Sequence of chain A:
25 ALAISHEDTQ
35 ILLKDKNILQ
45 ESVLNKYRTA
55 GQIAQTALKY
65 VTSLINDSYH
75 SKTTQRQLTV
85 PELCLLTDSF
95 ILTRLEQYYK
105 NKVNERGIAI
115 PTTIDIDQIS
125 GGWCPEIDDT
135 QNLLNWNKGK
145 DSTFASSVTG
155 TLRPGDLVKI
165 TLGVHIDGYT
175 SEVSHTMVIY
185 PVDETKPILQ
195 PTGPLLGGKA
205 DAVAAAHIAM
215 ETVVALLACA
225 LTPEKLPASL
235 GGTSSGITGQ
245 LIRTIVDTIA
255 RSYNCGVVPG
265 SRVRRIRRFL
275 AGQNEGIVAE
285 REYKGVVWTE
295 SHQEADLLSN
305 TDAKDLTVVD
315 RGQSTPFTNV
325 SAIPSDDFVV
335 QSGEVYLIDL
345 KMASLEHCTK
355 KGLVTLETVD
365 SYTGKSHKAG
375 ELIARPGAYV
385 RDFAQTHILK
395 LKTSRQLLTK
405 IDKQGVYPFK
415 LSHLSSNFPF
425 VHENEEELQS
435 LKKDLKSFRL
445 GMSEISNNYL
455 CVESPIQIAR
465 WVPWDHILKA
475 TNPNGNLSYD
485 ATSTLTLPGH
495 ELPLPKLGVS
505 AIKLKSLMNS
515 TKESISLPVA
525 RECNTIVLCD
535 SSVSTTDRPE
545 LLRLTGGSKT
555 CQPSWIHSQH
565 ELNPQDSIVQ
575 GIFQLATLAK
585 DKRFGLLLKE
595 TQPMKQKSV

This data describes a binding interaction between two proteins.

Sequence of chain B:
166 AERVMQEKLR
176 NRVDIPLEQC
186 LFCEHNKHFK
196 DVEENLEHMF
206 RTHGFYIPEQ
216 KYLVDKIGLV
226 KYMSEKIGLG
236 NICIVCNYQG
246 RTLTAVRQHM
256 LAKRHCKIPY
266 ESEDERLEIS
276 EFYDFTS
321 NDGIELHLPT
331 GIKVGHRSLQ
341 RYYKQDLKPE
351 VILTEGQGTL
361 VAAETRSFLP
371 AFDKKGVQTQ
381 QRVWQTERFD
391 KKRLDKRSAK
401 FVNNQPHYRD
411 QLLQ

Interface contacts:
Residue L37 in chain A interacts with residue A362 in chain B (closest heavy-atom distance 3.9 Å).
Residue N108 in chain A contacts residue E355 in chain B (closest heavy-atom distance 2.6 Å).
Residue A388 in chain A interacts with residue E364 in chain B (closest heavy-atom distance 4.2 Å).
Residue F387 in chain A is in contact with residue L360 in chain B (closest heavy-atom distance 4.7 Å).
Residue L26 in chain A contacts residue V351 in chain B (closest heavy-atom distance 3.0 Å).
Residue P320 in chain A interacts with residue T365 in chain B (closest heavy-atom distance 3.0 Å).
Residue L37 in chain A interacts with residue A363 in chain B (closest heavy-atom distance 4.6 Å).
Residue L274 in chain A contacts residue A363 in chain B (closest heavy-atom distance 3.6 Å).
Residue A388 in chain A is in contact with residue R366 in chain B (closest heavy-atom distance 3.3 Å).
Residue Q317 in chain A is in contact with residue P370 in chain B (closest heavy-atom distance 4.8 Å).
Residue Q389 in chain A interacts with residue R366 in chain B (closest heavy-atom distance 3.9 Å).
Residue T33 in chain A is in contact with residue A362 in chain B (closest heavy-atom distance 4.2 Å).
Residue R285 in chain A contacts residue A363 in chain B (closest heavy-atom distance 3.0 Å).
Residue L37 in chain A contacts residue T359 in chain B (closest heavy-atom distance 4.1 Å).
Residue A388 in chain A contacts residue F368 in chain B (closest heavy-atom distance 4.4 Å).
Residue A283 in chain A is in contact with residue R366 in chain B (closest heavy-atom distance 3.2 Å).
Residue L26 in chain A interacts with residue E350 in chain B (closest heavy-atom distance 4.4 Å).
Residue R285 in chain A contacts residue A362 in chain B (closest heavy-atom distance 3.0 Å).
Residue V410 in chain A contacts residue G356 in chain B (closest heavy-atom distance 2.9 Å).
Residue F273 in chain A interacts with residue G356 in chain B (closest heavy-atom distance 3.2 Å).
Residue F321 in chain A interacts with residue T365 in chain B (closest heavy-atom distance 3.2 Å).
Residue L274 in chain A interacts with residue L360 in chain B (closest heavy-atom distance 3.6 Å).
Residue L36 in chain A is in contact with residue G358 in chain B (closest heavy-atom distance 3.9 Å).
Residue P320 in chain A contacts residue R366 in chain B (closest heavy-atom distance 4.7 Å).
Residue L274 in chain A interacts with residue T359 in chain B (closest heavy-atom distance 4.3 Å).
Residue D386 in chain A is in contact with residue R366 in chain B (closest heavy-atom distance 2.4 Å).
Residue F273 in chain A contacts residue E355 in chain B (closest heavy-atom distance 3.1 Å).
Residue L36 in chain A contacts residue T359 in chain B (closest heavy-atom distance 3.5 Å).
Residue A283 in chain A is in contact with residue E364 in chain B (closest heavy-atom distance 3.3 Å).
Residue V410 in chain A interacts with residue L360 in chain B (closest heavy-atom distance 3.1 Å).
Residue E284 in chain A is in contact with residue T365 in chain B (closest heavy-atom distance 3.9 Å).
Residue L36 in chain A is in contact with residue A362 in chain B (closest heavy-atom distance 4.6 Å).
Residue L36 in chain A contacts residue E355 in chain B (closest heavy-atom distance 4.8 Å).
Residue F273 in chain A interacts with residue T359 in chain B (closest heavy-atom distance 3.6 Å).
Residue P320 in chain A contacts residue S367 in chain B (closest heavy-atom distance 2.9 Å).
Residue E279 in chain A is in contact with residue L360 in chain B (closest heavy-atom distance 3.4 Å).
Residue V282 in chain A contacts residue L360 in chain B (closest heavy-atom distance 4.2 Å).
Residue R285 in chain A contacts residue E364 in chain B (closest heavy-atom distance 4.5 Å).
Residue S325 in chain A interacts with residue T365 in chain B (closest heavy-atom distance 3.8 Å).
Residue I28 in chain A contacts residue L353 in chain B (closest heavy-atom distance 4.0 Å).
Residue N478 in chain A contacts residue K375 in chain B (closest heavy-atom distance 4.7 Å).
Residue D406 in chain A interacts with residue Q357 in chain B (closest heavy-atom distance 2.9 Å).
Residue E109 in chain A interacts with residue E355 in chain B (closest heavy-atom distance 4.2 Å).
Residue R272 in chain A interacts with residue E355 in chain B (closest heavy-atom distance 3.5 Å).
Residue A283 in chain A contacts residue A363 in chain B (closest heavy-atom distance 2.8 Å).
Residue R285 in chain A contacts residue T365 in chain B (closest heavy-atom distance 3.1 Å).
Residue I28 in chain A contacts residue V361 in chain B (closest heavy-atom distance 3.2 Å).
Residue I28 in chain A is in contact with residue A362 in chain B (closest heavy-atom distance 4.1 Å).
Residue A283 in chain A is in contact with residue T365 in chain B (closest heavy-atom distance 3.4 Å).
Residue E109 in chain A is in contact with residue T354 in chain B (closest heavy-atom distance 3.0 Å).
Residue R272 in chain A is in contact with residue T359 in chain B (closest heavy-atom distance 3.1 Å).
Residue V410 in chain A is in contact with residue Q357 in chain B (closest heavy-atom distance 3.8 Å).
Residue N108 in chain A contacts residue T354 in chain B (closest heavy-atom distance 4.8 Å).
Residue I281 in chain A contacts residue R366 in chain B (closest heavy-atom distance 4.2 Å).
Residue V282 in chain A is in contact with residue E364 in chain B (closest heavy-atom distance 4.0 Å).
Residue E284 in chain A contacts residue A363 in chain B (closest heavy-atom distance 2.9 Å).
Residue F273 in chain A interacts with residue L360 in chain B (closest heavy-atom distance 3.9 Å).
Residue V282 in chain A interacts with residue R366 in chain B (closest heavy-atom distance 3.1 Å).
Residue F387 in chain A interacts with residue Q357 in chain B (closest heavy-atom distance 3.0 Å).
Residue I28 in chain A is in contact with residue G358 in chain B (closest heavy-atom distance 4.0 Å).